Sequence of the second protein:
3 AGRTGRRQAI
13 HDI

Interface contacts:
Residue T204 in the first protein is in contact with residue Q10 in the second protein (closest heavy-atom distance 3.9 Å).
Residue E233 in the first protein interacts with residue R9 in the second protein (closest heavy-atom distance 2.9 Å).
Residue K171 in the first protein interacts with residue A11 in the second protein (closest heavy-atom distance 3.6 Å).
Residue I249 in the first protein interacts with residue R5 in the second protein (closest heavy-atom distance 4.1 Å).
Residue D244 in the first protein interacts with residue R5 in the second protein (closest heavy-atom distance 3.6 Å).
Residue R136 in the first protein contacts residue R5 in the second protein (closest heavy-atom distance 4.6 Å).
Residue F132 in the first protein contacts residue R9 in the second protein (closest heavy-atom distance 4.1 Å).
Residue P205 in the first protein contacts residue I12 in the second protein (closest heavy-atom distance 4.1 Å).
Residue P205 in the first protein contacts residue R5 in the second protein (closest heavy-atom distance 3.7 Å).
Residue F190 in the first protein contacts residue A11 in the second protein (closest heavy-atom distance 3.5 Å).
Residue F132 in the first protein contacts residue T6 in the second protein (closest heavy-atom distance 3.5 Å).
Residue Y250 in the first protein interacts with residue I12 in the second protein (closest heavy-atom distance 4.2 Å).
Residue A243 in the first protein interacts with residue A3 in the second protein (closest heavy-atom distance 3.2 Å).
Residue F242 in the first protein interacts with residue A3 in the second protein (closest heavy-atom distance 3.6 Å).
Residue T204 in the first protein interacts with residue A11 in the second protein (closest heavy-atom distance 3.5 Å).
Residue D331 in the first protein contacts residue R8 in the second protein (closest heavy-atom distance 2.8 Å).
Residue E206 in the first protein interacts with residue R5 in the second protein (closest heavy-atom distance 2.8 Å).
Residue F132 in the first protein contacts residue R8 in the second protein (closest heavy-atom distance 3.5 Å).
Residue P246 in the first protein interacts with residue R5 in the second protein (closest heavy-atom distance 4.4 Å).
Residue E173 in the first protein is in contact with residue R8 in the second protein (closest heavy-atom distance 3.6 Å).
Residue D244 in the first protein interacts with residue G4 in the second protein (closest heavy-atom distance 3.3 Å).
Residue E173 in the first protein is in contact with residue R9 in the second protein (closest heavy-atom distance 2.8 Å).
Residue I213 in the first protein interacts with residue I15 in the second protein (closest heavy-atom distance 4.2 Å).
Residue P239 in the first protein interacts with residue R9 in the second protein (closest heavy-atom distance 4.0 Å).
Residue L85 in the first protein contacts residue H13 in the second protein (closest heavy-atom distance 4.5 Å).
Residue K171 in the first protein interacts with residue R9 in the second protein (closest heavy-atom distance 2.7 Å).
Residue L208 in the first protein interacts with residue I15 in the second protein (closest heavy-atom distance 4.1 Å).
Residue F190 in the first protein interacts with residue I12 in the second protein (closest heavy-atom distance 3.6 Å).
Residue F242 in the first protein interacts with residue R5 in the second protein (closest heavy-atom distance 3.5 Å).
Residue E130 in the first protein is in contact with residue R8 in the second protein (closest heavy-atom distance 2.8 Å).
Residue Y333 in the first protein is in contact with residue R8 in the second protein (closest heavy-atom distance 3.2 Å).
Residue D169 in the first protein contacts residue A11 in the second protein (closest heavy-atom distance 4.0 Å).
Residue S133 in the first protein contacts residue R8 in the second protein (closest heavy-atom distance 3.0 Å).
Residue T204 in the first protein interacts with residue R9 in the second protein (closest heavy-atom distance 3.7 Å).
Residue E206 in the first protein contacts residue R9 in the second protein (closest heavy-atom distance 3.5 Å).
Residue L208 in the first protein contacts residue I12 in the second protein (closest heavy-atom distance 4.5 Å).
Residue E173 in the first protein contacts residue G7 in the second protein (closest heavy-atom distance 4.2 Å).
Residue R136 in the first protein is in contact with residue R9 in the second protein (closest heavy-atom distance 3.6 Å).
Residue R136 in the first protein interacts with residue T6 in the second protein (closest heavy-atom distance 2.9 Å).
Residue F242 in the first protein is in contact with residue G4 in the second protein (closest heavy-atom distance 3.4 Å).
Residue Q87 in the first protein interacts with residue H13 in the second protein (closest heavy-atom distance 3.4 Å).
Residue F242 in the first protein contacts residue T6 in the second protein (closest heavy-atom distance 4.3 Å).
Residue G203 in the first protein is in contact with residue A11 in the second protein (closest heavy-atom distance 3.4 Å).
Residue C202 in the first protein interacts with residue H13 in the second protein (closest heavy-atom distance 4.6 Å).
Residue A243 in the first protein is in contact with residue R5 in the second protein (closest heavy-atom distance 3.6 Å).
Residue P172 in the first protein interacts with residue R9 in the second protein (closest heavy-atom distance 3.5 Å).
Residue F132 in the first protein contacts residue G7 in the second protein (closest heavy-atom distance 3.5 Å).
Residue P205 in the first protein interacts with residue Q10 in the second protein (closest heavy-atom distance 4.0 Å).
Residue K171 in the first protein is in contact with residue Q10 in the second protein (closest heavy-atom distance 3.9 Å).
Residue L201 in the first protein is in contact with residue I15 in the second protein (closest heavy-atom distance 4.0 Å).
Residue L201 in the first protein is in contact with residue D14 in the second protein (closest heavy-atom distance 3.5 Å).
Residue L201 in the first protein interacts with residue H13 in the second protein (closest heavy-atom distance 2.8 Å).
Residue G203 in the first protein is in contact with residue I12 in the second protein (closest heavy-atom distance 2.7 Å).
Residue A243 in the first protein contacts residue G4 in the second protein (closest heavy-atom distance 3.6 Å).
Residue F190 in the first protein interacts with residue H13 in the second protein (closest heavy-atom distance 3.8 Å).
Residue Y207 in the first protein contacts residue R9 in the second protein (closest heavy-atom distance 4.0 Å).
Residue D244 in the first protein contacts residue A3 in the second protein (closest heavy-atom distance 3.7 Å).
Residue Y250 in the first protein contacts residue I15 in the second protein (closest heavy-atom distance 3.8 Å).
Residue L201 in the first protein interacts with residue I12 in the second protein (closest heavy-atom distance 4.2 Å).
Residue C202 in the first protein interacts with residue I12 in the second protein (closest heavy-atom distance 3.3 Å).

The following describes two proteins that form a bound complex.

Sequence of the first protein:
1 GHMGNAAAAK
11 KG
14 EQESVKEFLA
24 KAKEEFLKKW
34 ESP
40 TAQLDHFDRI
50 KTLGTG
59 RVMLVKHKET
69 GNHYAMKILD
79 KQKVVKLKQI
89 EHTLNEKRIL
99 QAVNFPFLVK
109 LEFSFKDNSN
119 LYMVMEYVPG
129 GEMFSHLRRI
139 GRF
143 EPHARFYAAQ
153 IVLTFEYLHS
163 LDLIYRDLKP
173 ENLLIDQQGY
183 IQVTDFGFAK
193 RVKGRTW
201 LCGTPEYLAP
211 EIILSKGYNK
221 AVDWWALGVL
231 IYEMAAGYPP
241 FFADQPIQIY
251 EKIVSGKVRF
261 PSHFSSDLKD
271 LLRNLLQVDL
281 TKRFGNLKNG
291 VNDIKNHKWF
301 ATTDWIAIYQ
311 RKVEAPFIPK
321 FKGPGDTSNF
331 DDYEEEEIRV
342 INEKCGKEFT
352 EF